These two protein chains interact to form a complex.

Contacts between the two chains:
Residue I373 in the second protein contacts residue V75 in the first protein (closest heavy-atom distance 4.1 Å).
Residue K368 in the second protein is in contact with residue R81 in the first protein (closest heavy-atom distance 4.1 Å).
Residue H372 in the second protein interacts with residue Y78 in the first protein (closest heavy-atom distance 3.8 Å).
Residue E367 in the second protein is in contact with residue G82 in the first protein (closest heavy-atom distance 3.3 Å).
Residue I373 in the second protein interacts with residue Y78 in the first protein (closest heavy-atom distance 4.0 Å).
Residue H372 in the second protein interacts with residue R79 in the first protein (closest heavy-atom distance 4.4 Å).
Residue I373 in the second protein interacts with residue R79 in the first protein (closest heavy-atom distance 3.3 Å).
Residue H372 in the second protein is in contact with residue G82 in the first protein (closest heavy-atom distance 3.3 Å).
Residue E367 in the second protein interacts with residue V83 in the first protein (closest heavy-atom distance 3.4 Å).
Residue E367 in the second protein contacts residue R81 in the first protein (closest heavy-atom distance 3.7 Å).
Residue H372 in the second protein interacts with residue R81 in the first protein (closest heavy-atom distance 3.4 Å).
Residue K368 in the second protein interacts with residue L80 in the first protein (closest heavy-atom distance 4.1 Å).
Residue K368 in the second protein is in contact with residue G82 in the first protein (closest heavy-atom distance 4.5 Å).

Sequence of the second protein:
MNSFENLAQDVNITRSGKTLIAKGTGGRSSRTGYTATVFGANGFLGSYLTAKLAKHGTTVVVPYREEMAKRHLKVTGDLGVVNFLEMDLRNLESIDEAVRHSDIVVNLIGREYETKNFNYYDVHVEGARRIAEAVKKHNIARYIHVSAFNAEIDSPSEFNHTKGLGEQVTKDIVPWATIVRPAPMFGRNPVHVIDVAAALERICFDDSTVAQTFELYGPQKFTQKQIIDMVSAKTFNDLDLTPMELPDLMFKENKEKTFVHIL

Sequence of the first protein:
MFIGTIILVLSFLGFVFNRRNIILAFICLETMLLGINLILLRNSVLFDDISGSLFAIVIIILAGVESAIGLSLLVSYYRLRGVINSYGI